Sequence of the second protein:
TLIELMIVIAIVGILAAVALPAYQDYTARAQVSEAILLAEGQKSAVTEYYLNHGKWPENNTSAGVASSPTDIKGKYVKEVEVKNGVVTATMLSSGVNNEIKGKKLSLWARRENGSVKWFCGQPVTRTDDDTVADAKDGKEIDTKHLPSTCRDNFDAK

This data describes a binding interaction between two proteins.

Interface contacts:
Residue K171 in the first protein contacts residue K137 in the second protein (closest heavy-atom distance 4.8 Å).
Residue K169 in the first protein contacts residue D138 in the second protein (closest heavy-atom distance 4.5 Å).
Residue K169 in the first protein contacts residue K137 in the second protein (closest heavy-atom distance 3.1 Å).
Residue A168 in the first protein interacts with residue K137 in the second protein (closest heavy-atom distance 4.2 Å).
Residue L170 in the first protein is in contact with residue K137 in the second protein (closest heavy-atom distance 3.4 Å).

Sequence of the first protein:
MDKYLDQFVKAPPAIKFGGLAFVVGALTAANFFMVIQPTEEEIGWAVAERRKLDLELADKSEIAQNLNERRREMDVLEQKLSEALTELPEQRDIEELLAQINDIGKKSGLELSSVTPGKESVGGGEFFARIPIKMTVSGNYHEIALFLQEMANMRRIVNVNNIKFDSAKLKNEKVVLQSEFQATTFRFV